Contacts between the two chains:
Residue I138 in the first protein interacts with residue A10 in the second protein (closest heavy-atom distance 3.8 Å).
Residue L155 in the first protein contacts residue L24 in the second protein (closest heavy-atom distance 4.2 Å).
Residue W152 in the first protein interacts with residue S27 in the second protein (closest heavy-atom distance 3.7 Å).
Residue K43 in the first protein contacts residue L28 in the second protein (closest heavy-atom distance 3.2 Å).
Residue F64 in the first protein contacts residue Q6 in the second protein (closest heavy-atom distance 5.0 Å).
Residue L148 in the first protein interacts with residue L20 in the second protein (closest heavy-atom distance 3.7 Å).
Residue I149 in the first protein interacts with residue R23 in the second protein (closest heavy-atom distance 3.5 Å).
Residue G151 in the first protein is in contact with residue L24 in the second protein (closest heavy-atom distance 3.5 Å).
Residue A145 in the first protein contacts residue L20 in the second protein (closest heavy-atom distance 3.7 Å).
Residue W152 in the first protein is in contact with residue L24 in the second protein (closest heavy-atom distance 3.7 Å).
Residue W152 in the first protein contacts residue R23 in the second protein (closest heavy-atom distance 3.5 Å).
Residue I149 in the first protein is in contact with residue L20 in the second protein (closest heavy-atom distance 3.8 Å).
Residue K5 in the first protein is in contact with residue Y29 in the second protein (closest heavy-atom distance 3.0 Å).
Residue L141 in the first protein is in contact with residue S13 in the second protein (closest heavy-atom distance 3.5 Å).
Residue L141 in the first protein interacts with residue A10 in the second protein (closest heavy-atom distance 4.3 Å).
Residue G50 in the first protein interacts with residue L24 in the second protein (closest heavy-atom distance 4.1 Å).
Residue W68 in the first protein is in contact with residue I2 in the second protein (closest heavy-atom distance 3.9 Å).
Residue L141 in the first protein contacts residue T17 in the second protein (closest heavy-atom distance 3.8 Å).
Residue L155 in the first protein interacts with residue L28 in the second protein (closest heavy-atom distance 3.7 Å).
Residue N130 in the first protein is in contact with residue S1 in the second protein (closest heavy-atom distance 3.9 Å).
Residue Y134 in the first protein is in contact with residue A10 in the second protein (closest heavy-atom distance 3.7 Å).
Residue W68 in the first protein interacts with residue I7 in the second protein (closest heavy-atom distance 3.9 Å).
Residue L57 in the first protein is in contact with residue T17 in the second protein (closest heavy-atom distance 3.7 Å).
Residue Y134 in the first protein is in contact with residue I7 in the second protein (closest heavy-atom distance 4.6 Å).
Residue Q131 in the first protein is in contact with residue S3 in the second protein (closest heavy-atom distance 4.3 Å).
Residue A46 in the first protein is in contact with residue L24 in the second protein (closest heavy-atom distance 4.0 Å).
Residue F49 in the first protein contacts residue L24 in the second protein (closest heavy-atom distance 4.8 Å).
Residue Y134 in the first protein is in contact with residue I2 in the second protein (closest heavy-atom distance 3.8 Å).
Residue L141 in the first protein contacts residue A14 in the second protein (closest heavy-atom distance 3.8 Å).
Residue A46 in the first protein interacts with residue L28 in the second protein (closest heavy-atom distance 3.8 Å).
Residue L148 in the first protein is in contact with residue L24 in the second protein (closest heavy-atom distance 3.7 Å).
Residue Q131 in the first protein interacts with residue Q6 in the second protein (closest heavy-atom distance 2.9 Å).
Residue A67 in the first protein interacts with residue I2 in the second protein (closest heavy-atom distance 3.9 Å).
Residue Q131 in the first protein interacts with residue S1 in the second protein (closest heavy-atom distance 3.3 Å).
Residue L148 in the first protein contacts residue R23 in the second protein (closest heavy-atom distance 4.8 Å).
Residue L155 in the first protein contacts residue S27 in the second protein (closest heavy-atom distance 3.4 Å).
Residue S144 in the first protein interacts with residue T17 in the second protein (closest heavy-atom distance 3.6 Å).
Residue F64 in the first protein is in contact with residue A10 in the second protein (closest heavy-atom distance 3.6 Å).
Residue N130 in the first protein interacts with residue I2 in the second protein (closest heavy-atom distance 3.6 Å).
Residue I138 in the first protein contacts residue S13 in the second protein (closest heavy-atom distance 3.9 Å).
Residue I138 in the first protein is in contact with residue V9 in the second protein (closest heavy-atom distance 4.6 Å).
Residue L148 in the first protein is in contact with residue T17 in the second protein (closest heavy-atom distance 3.4 Å).
Residue A145 in the first protein is in contact with residue T17 in the second protein (closest heavy-atom distance 4.0 Å).
Residue Y134 in the first protein interacts with residue Q6 in the second protein (closest heavy-atom distance 2.5 Å).
Residue Y134 in the first protein contacts residue V9 in the second protein (closest heavy-atom distance 3.4 Å).
Residue Q156 in the first protein contacts residue S27 in the second protein (closest heavy-atom distance 4.3 Å).
Residue F64 in the first protein interacts with residue I2 in the second protein (closest heavy-atom distance 4.5 Å).
Residue Q131 in the first protein is in contact with residue I2 in the second protein (closest heavy-atom distance 3.4 Å).
Residue G151 in the first protein contacts residue S27 in the second protein (closest heavy-atom distance 4.8 Å).
Residue F64 in the first protein is in contact with residue I7 in the second protein (closest heavy-atom distance 3.6 Å).
Residue L148 in the first protein contacts residue A21 in the second protein (closest heavy-atom distance 3.5 Å).
Residue S47 in the first protein contacts residue L28 in the second protein (closest heavy-atom distance 4.2 Å).
Residue E73 in the first protein is in contact with residue S1 in the second protein (closest heavy-atom distance 3.7 Å).

This data describes a binding interaction between two proteins.

Sequence of the second protein:
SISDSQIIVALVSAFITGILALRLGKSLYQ

Sequence of the first protein:
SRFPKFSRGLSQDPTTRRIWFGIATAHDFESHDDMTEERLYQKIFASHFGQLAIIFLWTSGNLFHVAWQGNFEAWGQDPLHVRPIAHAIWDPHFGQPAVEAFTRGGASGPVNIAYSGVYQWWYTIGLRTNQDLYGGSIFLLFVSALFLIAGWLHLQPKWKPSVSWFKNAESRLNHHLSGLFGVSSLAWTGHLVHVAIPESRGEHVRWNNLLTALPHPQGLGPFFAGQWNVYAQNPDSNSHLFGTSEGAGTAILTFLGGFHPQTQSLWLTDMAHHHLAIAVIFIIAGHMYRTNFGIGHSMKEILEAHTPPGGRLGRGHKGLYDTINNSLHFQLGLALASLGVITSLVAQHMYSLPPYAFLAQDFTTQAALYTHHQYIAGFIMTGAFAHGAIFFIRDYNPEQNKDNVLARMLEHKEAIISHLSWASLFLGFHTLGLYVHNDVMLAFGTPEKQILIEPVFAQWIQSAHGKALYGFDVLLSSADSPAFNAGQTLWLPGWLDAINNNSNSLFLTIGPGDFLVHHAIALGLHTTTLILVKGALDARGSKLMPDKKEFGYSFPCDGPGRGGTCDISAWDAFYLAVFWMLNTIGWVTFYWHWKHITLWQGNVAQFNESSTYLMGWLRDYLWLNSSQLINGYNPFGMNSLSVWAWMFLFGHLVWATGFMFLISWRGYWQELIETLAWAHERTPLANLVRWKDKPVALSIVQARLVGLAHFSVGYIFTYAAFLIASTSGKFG